Sequence of the second protein:
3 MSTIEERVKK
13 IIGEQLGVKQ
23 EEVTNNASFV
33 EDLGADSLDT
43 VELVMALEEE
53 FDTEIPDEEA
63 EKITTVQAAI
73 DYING

Residue-level contacts at the interface:
Residue W320 in the first protein is in contact with residue S39 in the second protein (closest heavy-atom distance 4.4 Å).
Residue K322 in the first protein contacts residue M47 in the second protein (closest heavy-atom distance 3.7 Å).
Residue M328 in the first protein contacts residue E44 in the second protein (closest heavy-atom distance 3.9 Å).
Residue R321 in the first protein interacts with residue S39 in the second protein (closest heavy-atom distance 2.9 Å).
Residue R321 in the first protein contacts residue V43 in the second protein (closest heavy-atom distance 4.0 Å).
Residue M328 in the first protein interacts with residue L40 in the second protein (closest heavy-atom distance 4.3 Å).
Residue N317 in the first protein is in contact with residue S39 in the second protein (closest heavy-atom distance 4.8 Å).
Residue R321 in the first protein contacts residue L40 in the second protein (closest heavy-atom distance 3.6 Å).
Residue W320 in the first protein is in contact with residue L40 in the second protein (closest heavy-atom distance 4.0 Å).
Residue A325 in the first protein contacts residue L40 in the second protein (closest heavy-atom distance 4.9 Å).
Residue K318 in the first protein interacts with residue E63 in the second protein (closest heavy-atom distance 3.8 Å).
Residue A324 in the first protein contacts residue L40 in the second protein (closest heavy-atom distance 4.2 Å).
Residue D332 in the first protein contacts residue E51 in the second protein (closest heavy-atom distance 4.7 Å).
Residue K322 in the first protein contacts residue D59 in the second protein (closest heavy-atom distance 3.8 Å).
Residue A325 in the first protein is in contact with residue E44 in the second protein (closest heavy-atom distance 4.0 Å).
Residue A325 in the first protein interacts with residue V43 in the second protein (closest heavy-atom distance 3.7 Å).
Residue K322 in the first protein contacts residue V43 in the second protein (closest heavy-atom distance 3.9 Å).
Residue L326 in the first protein contacts residue M47 in the second protein (closest heavy-atom distance 4.1 Å).
Residue A325 in the first protein contacts residue M47 in the second protein (closest heavy-atom distance 3.7 Å).

This data describes a binding interaction between two proteins.

Sequence of the first protein:
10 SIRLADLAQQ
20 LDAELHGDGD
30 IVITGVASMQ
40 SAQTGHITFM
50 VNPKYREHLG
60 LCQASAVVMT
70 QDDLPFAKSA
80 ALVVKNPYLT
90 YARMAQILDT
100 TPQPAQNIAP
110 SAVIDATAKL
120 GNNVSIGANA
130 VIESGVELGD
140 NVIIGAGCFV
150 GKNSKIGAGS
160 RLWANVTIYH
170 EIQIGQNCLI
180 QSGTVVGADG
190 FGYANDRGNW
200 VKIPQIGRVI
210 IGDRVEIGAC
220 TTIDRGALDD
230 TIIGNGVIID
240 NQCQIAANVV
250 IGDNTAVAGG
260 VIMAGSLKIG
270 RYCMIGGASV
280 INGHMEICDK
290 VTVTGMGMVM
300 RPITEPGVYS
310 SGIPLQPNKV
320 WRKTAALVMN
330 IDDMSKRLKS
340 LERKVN